Contacts between the two chains:
Residue Y151 in chain A contacts residue V461 in chain B (closest heavy-atom distance 3.3 Å).
Residue I181 in chain A contacts residue V473 in chain B (closest heavy-atom distance 3.6 Å).
Residue Y151 in chain A interacts with residue P462 in chain B (closest heavy-atom distance 3.4 Å).
Residue Q182 in chain A is in contact with residue G471 in chain B (closest heavy-atom distance 4.9 Å).
Residue L148 in chain A is in contact with residue A460 in chain B (closest heavy-atom distance 3.8 Å).
Residue Q182 in chain A is in contact with residue V473 in chain B (closest heavy-atom distance 4.0 Å).
Residue K153 in chain A interacts with residue A460 in chain B (closest heavy-atom distance 3.9 Å).
Residue T154 in chain A interacts with residue V458 in chain B (closest heavy-atom distance 4.4 Å).
Residue I155 in chain A interacts with residue S457 in chain B (closest heavy-atom distance 4.8 Å).
Residue A144 in chain A interacts with residue V458 in chain B (closest heavy-atom distance 4.0 Å).
Residue Y151 in chain A is in contact with residue D444 in chain B (closest heavy-atom distance 3.2 Å).
Residue Y178 in chain A interacts with residue I448 in chain B (closest heavy-atom distance 3.2 Å).
Residue Y178 in chain A is in contact with residue F474 in chain B (closest heavy-atom distance 3.4 Å).
Residue L148 in chain A is in contact with residue V451 in chain B (closest heavy-atom distance 4.2 Å).
Residue I155 in chain A interacts with residue V458 in chain B (closest heavy-atom distance 3.8 Å).
Residue Y178 in chain A is in contact with residue V459 in chain B (closest heavy-atom distance 4.2 Å).
Residue G152 in chain A contacts residue E463 in chain B (closest heavy-atom distance 3.8 Å).
Residue S176 in chain A is in contact with residue V459 in chain B (closest heavy-atom distance 4.3 Å).
Residue D174 in chain A is in contact with residue W450 in chain B (closest heavy-atom distance 3.9 Å).
Residue G150 in chain A is in contact with residue R442 in chain B (closest heavy-atom distance 3.1 Å).
Residue M139 in chain A interacts with residue V473 in chain B (closest heavy-atom distance 4.5 Å).
Residue P141 in chain A is in contact with residue F474 in chain B (closest heavy-atom distance 3.5 Å).
Residue Y151 in chain A is in contact with residue R442 in chain B (closest heavy-atom distance 5.0 Å).
Residue I155 in chain A is in contact with residue V459 in chain B (closest heavy-atom distance 3.1 Å).
Residue G152 in chain A contacts residue P462 in chain B (closest heavy-atom distance 4.2 Å).
Residue P175 in chain A is in contact with residue V458 in chain B (closest heavy-atom distance 4.6 Å).
Residue P141 in chain A contacts residue V473 in chain B (closest heavy-atom distance 4.1 Å).
Residue Y151 in chain A contacts residue E463 in chain B (closest heavy-atom distance 4.6 Å).
Residue D174 in chain A is in contact with residue S457 in chain B (closest heavy-atom distance 2.5 Å).
Residue T154 in chain A is in contact with residue A460 in chain B (closest heavy-atom distance 4.7 Å).
Residue S156 in chain A interacts with residue S457 in chain B (closest heavy-atom distance 3.3 Å).
Residue L148 in chain A contacts residue V458 in chain B (closest heavy-atom distance 4.8 Å).
Residue Y151 in chain A is in contact with residue A460 in chain B (closest heavy-atom distance 4.1 Å).
Residue P141 in chain A is in contact with residue G475 in chain B (closest heavy-atom distance 4.2 Å).
Residue T154 in chain A is in contact with residue V459 in chain B (closest heavy-atom distance 3.6 Å).
Residue Y151 in chain A contacts residue R449 in chain B (closest heavy-atom distance 3.0 Å).
Residue P175 in chain A contacts residue S457 in chain B (closest heavy-atom distance 3.7 Å).
Residue Q182 in chain A contacts residue A470 in chain B (closest heavy-atom distance 2.7 Å).
Residue S156 in chain A interacts with residue V458 in chain B (closest heavy-atom distance 3.7 Å).
Residue G152 in chain A contacts residue L466 in chain B (closest heavy-atom distance 4.1 Å).
Residue G152 in chain A interacts with residue V461 in chain B (closest heavy-atom distance 3.0 Å).
Residue Q182 in chain A contacts residue I448 in chain B (closest heavy-atom distance 4.5 Å).
Residue S176 in chain A contacts residue W450 in chain B (closest heavy-atom distance 4.2 Å).
Residue K153 in chain A is in contact with residue V461 in chain B (closest heavy-atom distance 3.2 Å).
Residue P175 in chain A interacts with residue V459 in chain B (closest heavy-atom distance 3.5 Å).
Residue Y178 in chain A interacts with residue V473 in chain B (closest heavy-atom distance 4.3 Å).
Residue L148 in chain A contacts residue R449 in chain B (closest heavy-atom distance 4.9 Å).
Residue G149 in chain A interacts with residue R442 in chain B (closest heavy-atom distance 4.2 Å).
Residue Q182 in chain A interacts with residue F474 in chain B (closest heavy-atom distance 3.6 Å).
Residue I155 in chain A contacts residue F474 in chain B (closest heavy-atom distance 3.2 Å).
Residue K153 in chain A is in contact with residue L466 in chain B (closest heavy-atom distance 3.6 Å).
Residue K153 in chain A contacts residue F474 in chain B (closest heavy-atom distance 4.3 Å).
Residue L158 in chain A interacts with residue V473 in chain B (closest heavy-atom distance 3.9 Å).
Residue K153 in chain A interacts with residue V459 in chain B (closest heavy-atom distance 4.1 Å).

Sequence of chain A:
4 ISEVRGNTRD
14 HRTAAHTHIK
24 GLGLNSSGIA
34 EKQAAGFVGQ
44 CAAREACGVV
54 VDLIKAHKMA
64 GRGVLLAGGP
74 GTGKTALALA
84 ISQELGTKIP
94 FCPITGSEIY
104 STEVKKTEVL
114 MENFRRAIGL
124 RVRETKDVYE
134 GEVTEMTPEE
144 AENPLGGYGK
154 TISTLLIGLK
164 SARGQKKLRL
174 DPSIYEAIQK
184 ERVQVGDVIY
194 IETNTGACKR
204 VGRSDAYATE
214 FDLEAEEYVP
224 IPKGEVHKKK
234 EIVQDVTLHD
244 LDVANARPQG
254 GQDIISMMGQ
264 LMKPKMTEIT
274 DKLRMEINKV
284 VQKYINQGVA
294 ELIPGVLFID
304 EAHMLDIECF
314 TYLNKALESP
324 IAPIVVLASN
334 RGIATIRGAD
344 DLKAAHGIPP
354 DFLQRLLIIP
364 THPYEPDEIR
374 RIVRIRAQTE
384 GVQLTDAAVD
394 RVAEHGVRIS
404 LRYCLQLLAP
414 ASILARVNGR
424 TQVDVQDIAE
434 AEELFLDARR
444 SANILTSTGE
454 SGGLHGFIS

This data describes a binding interaction between two proteins.

Sequence of chain B:
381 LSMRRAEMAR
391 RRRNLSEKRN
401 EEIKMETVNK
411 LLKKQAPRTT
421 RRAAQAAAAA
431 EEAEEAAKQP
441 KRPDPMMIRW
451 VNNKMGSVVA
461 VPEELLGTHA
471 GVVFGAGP